The following describes two proteins that form a bound complex.

Sequence of the second protein:
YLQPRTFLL

Interface contacts:
Residue M45 in the first protein contacts residue L2 in the second protein (closest heavy-atom distance 3.3 Å).
Residue D77 in the first protein interacts with residue L8 in the second protein (closest heavy-atom distance 3.5 Å).
Residue Y84 in the first protein is in contact with residue L9 in the second protein (closest heavy-atom distance 2.6 Å).
Residue T163 in the first protein interacts with residue Y1 in the second protein (closest heavy-atom distance 3.4 Å).
Residue Y171 in the first protein contacts residue Y1 in the second protein (closest heavy-atom distance 2.7 Å).
Residue Y7 in the first protein is in contact with residue L2 in the second protein (closest heavy-atom distance 3.6 Å).
Residue L156 in the first protein contacts residue F7 in the second protein (closest heavy-atom distance 4.1 Å).
Residue Q155 in the first protein contacts residue R5 in the second protein (closest heavy-atom distance 2.4 Å).
Residue T73 in the first protein is in contact with residue T6 in the second protein (closest heavy-atom distance 2.9 Å).
Residue K66 in the first protein contacts residue P4 in the second protein (closest heavy-atom distance 3.7 Å).
Residue H70 in the first protein is in contact with residue Q3 in the second protein (closest heavy-atom distance 3.3 Å).
Residue T80 in the first protein is in contact with residue L9 in the second protein (closest heavy-atom distance 3.6 Å).
Residue V152 in the first protein interacts with residue F7 in the second protein (closest heavy-atom distance 3.7 Å).
Residue M5 in the first protein is in contact with residue Y1 in the second protein (closest heavy-atom distance 4.0 Å).
Residue K66 in the first protein interacts with residue Y1 in the second protein (closest heavy-atom distance 3.4 Å).
Residue R97 in the first protein is in contact with residue Q3 in the second protein (closest heavy-atom distance 3.3 Å).
Residue Y116 in the first protein contacts residue L9 in the second protein (closest heavy-atom distance 3.9 Å).
Residue R97 in the first protein contacts residue R5 in the second protein (closest heavy-atom distance 4.7 Å).
Residue W147 in the first protein interacts with residue F7 in the second protein (closest heavy-atom distance 3.8 Å).
Residue T73 in the first protein interacts with residue F7 in the second protein (closest heavy-atom distance 3.8 Å).
Residue T143 in the first protein interacts with residue L9 in the second protein (closest heavy-atom distance 2.7 Å).
Residue H114 in the first protein is in contact with residue Q3 in the second protein (closest heavy-atom distance 3.2 Å).
Residue L156 in the first protein interacts with residue Q3 in the second protein (closest heavy-atom distance 3.6 Å).
Residue D77 in the first protein contacts residue L9 in the second protein (closest heavy-atom distance 3.0 Å).
Residue T143 in the first protein contacts residue L8 in the second protein (closest heavy-atom distance 5.0 Å).
Residue F9 in the first protein is in contact with residue L2 in the second protein (closest heavy-atom distance 3.6 Å).
Residue Y99 in the first protein interacts with residue Q3 in the second protein (closest heavy-atom distance 3.0 Å).
Residue I124 in the first protein is in contact with residue L9 in the second protein (closest heavy-atom distance 4.5 Å).
Residue Y159 in the first protein contacts residue P4 in the second protein (closest heavy-atom distance 4.3 Å).
Residue Y123 in the first protein interacts with residue L9 in the second protein (closest heavy-atom distance 4.0 Å).
Residue V76 in the first protein interacts with residue L8 in the second protein (closest heavy-atom distance 3.9 Å).
Residue T73 in the first protein contacts residue L8 in the second protein (closest heavy-atom distance 3.8 Å).
Residue V95 in the first protein contacts residue L9 in the second protein (closest heavy-atom distance 4.8 Å).
Residue H70 in the first protein interacts with residue L2 in the second protein (closest heavy-atom distance 4.1 Å).
Residue Y99 in the first protein interacts with residue L2 in the second protein (closest heavy-atom distance 3.4 Å).
Residue K66 in the first protein is in contact with residue Q3 in the second protein (closest heavy-atom distance 3.8 Å).
Residue Y159 in the first protein contacts residue Y1 in the second protein (closest heavy-atom distance 2.7 Å).
Residue F33 in the first protein interacts with residue Y1 in the second protein (closest heavy-atom distance 4.6 Å).
Residue K66 in the first protein interacts with residue L2 in the second protein (closest heavy-atom distance 2.8 Å).
Residue Y159 in the first protein interacts with residue Q3 in the second protein (closest heavy-atom distance 3.3 Å).
Residue Y59 in the first protein interacts with residue Y1 in the second protein (closest heavy-atom distance 4.2 Å).
Residue Y159 in the first protein interacts with residue L2 in the second protein (closest heavy-atom distance 3.9 Å).
Residue H70 in the first protein is in contact with residue R5 in the second protein (closest heavy-atom distance 5.0 Å).
Residue A69 in the first protein interacts with residue T6 in the second protein (closest heavy-atom distance 4.2 Å).
Residue Q155 in the first protein interacts with residue F7 in the second protein (closest heavy-atom distance 3.3 Å).
Residue Y7 in the first protein contacts residue Y1 in the second protein (closest heavy-atom distance 2.7 Å).
Residue W167 in the first protein contacts residue Y1 in the second protein (closest heavy-atom distance 3.2 Å).
Residue H70 in the first protein contacts residue T6 in the second protein (closest heavy-atom distance 3.5 Å).
Residue W147 in the first protein is in contact with residue L9 in the second protein (closest heavy-atom distance 3.5 Å).
Residue V67 in the first protein is in contact with residue L2 in the second protein (closest heavy-atom distance 3.6 Å).
Residue Y116 in the first protein interacts with residue F7 in the second protein (closest heavy-atom distance 4.0 Å).
Residue D77 in the first protein contacts residue F7 in the second protein (closest heavy-atom distance 4.7 Å).
Residue L81 in the first protein interacts with residue L9 in the second protein (closest heavy-atom distance 3.7 Å).
Residue R97 in the first protein contacts residue T6 in the second protein (closest heavy-atom distance 4.7 Å).
Residue L160 in the first protein contacts residue Q3 in the second protein (closest heavy-atom distance 4.4 Å).
Residue E63 in the first protein contacts residue L2 in the second protein (closest heavy-atom distance 2.9 Å).
Residue K146 in the first protein is in contact with residue L9 in the second protein (closest heavy-atom distance 4.4 Å).
Residue W147 in the first protein contacts residue L8 in the second protein (closest heavy-atom distance 2.8 Å).
Residue E63 in the first protein contacts residue Y1 in the second protein (closest heavy-atom distance 3.4 Å).

Sequence of the first protein:
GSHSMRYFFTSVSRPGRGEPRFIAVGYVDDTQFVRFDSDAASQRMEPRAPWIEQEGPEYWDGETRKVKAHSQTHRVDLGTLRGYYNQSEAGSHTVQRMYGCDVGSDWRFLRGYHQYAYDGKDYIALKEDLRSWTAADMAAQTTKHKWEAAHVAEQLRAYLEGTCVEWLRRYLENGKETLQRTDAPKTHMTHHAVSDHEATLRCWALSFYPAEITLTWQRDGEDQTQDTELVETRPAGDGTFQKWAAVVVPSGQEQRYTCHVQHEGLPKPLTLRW